Sequence of chain A:
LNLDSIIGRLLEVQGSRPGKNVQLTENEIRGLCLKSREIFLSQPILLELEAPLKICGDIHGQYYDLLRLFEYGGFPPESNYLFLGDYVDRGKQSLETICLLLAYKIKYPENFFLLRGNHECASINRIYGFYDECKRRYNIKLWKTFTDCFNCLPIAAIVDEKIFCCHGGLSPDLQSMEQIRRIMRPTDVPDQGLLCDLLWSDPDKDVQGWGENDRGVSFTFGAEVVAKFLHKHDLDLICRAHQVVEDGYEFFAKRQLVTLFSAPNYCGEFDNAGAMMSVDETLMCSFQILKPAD

Sequence of chain B:
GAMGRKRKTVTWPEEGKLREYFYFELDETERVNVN

Contacts between the two chains:
Residue Y69 in chain A contacts residue E30 in chain B (closest heavy-atom distance 3.7 Å).
Residue Y254 in chain A contacts residue R19 in chain B (closest heavy-atom distance 3.2 Å).
Residue I294 in chain A is in contact with residue F22 in chain B (closest heavy-atom distance 2.9 Å).
Residue K167 in chain A contacts residue K8 in chain B (closest heavy-atom distance 3.0 Å).
Residue Y77 in chain A contacts residue F22 in chain B (closest heavy-atom distance 3.4 Å).
Residue F292 in chain A contacts residue E20 in chain B (closest heavy-atom distance 2.9 Å).
Residue P297 in chain A interacts with residue Y23 in chain B (closest heavy-atom distance 3.7 Å).
Residue F256 in chain A contacts residue W12 in chain B (closest heavy-atom distance 3.5 Å).
Residue R95 in chain A contacts residue N33 in chain B (closest heavy-atom distance 3.3 Å).
Residue L288 in chain A is in contact with residue T11 in chain B (closest heavy-atom distance 3.0 Å).
Residue C290 in chain A is in contact with residue P13 in chain B (closest heavy-atom distance 3.1 Å).
Residue M289 in chain A contacts residue T11 in chain B (closest heavy-atom distance 3.3 Å).
Residue R260 in chain A is in contact with residue E15 in chain B (closest heavy-atom distance 2.5 Å).
Residue K296 in chain A is in contact with residue Y21 in chain B (closest heavy-atom distance 3.5 Å).
Residue K97 in chain A interacts with residue E30 in chain B (closest heavy-atom distance 3.3 Å).
Residue C272 in chain A is in contact with residue N33 in chain B (closest heavy-atom distance 3.6 Å).
Residue N270 in chain A contacts residue R31 in chain B (closest heavy-atom distance 3.5 Å).
Residue P297 in chain A interacts with residue F24 in chain B (closest heavy-atom distance 3.5 Å).
Residue Q67 in chain A interacts with residue R31 in chain B (closest heavy-atom distance 3.5 Å).
Residue E286 in chain A is in contact with residue K8 in chain B (closest heavy-atom distance 2.7 Å).
Residue F292 in chain A is in contact with residue R19 in chain B (closest heavy-atom distance 3.4 Å).
Residue C272 in chain A is in contact with residue V32 in chain B (closest heavy-atom distance 3.6 Å).
Residue L295 in chain A is in contact with residue F24 in chain B (closest heavy-atom distance 3.5 Å).
Residue L288 in chain A contacts residue T9 in chain B (closest heavy-atom distance 3.6 Å).
Residue D70 in chain A is in contact with residue R31 in chain B (closest heavy-atom distance 2.7 Å).
Residue L288 in chain A is in contact with residue V10 in chain B (closest heavy-atom distance 3.1 Å).
Residue T287 in chain A interacts with residue T9 in chain B (closest heavy-atom distance 3.1 Å).
Residue I168 in chain A interacts with residue V10 in chain B (closest heavy-atom distance 3.7 Å).
Residue G134 in chain A is in contact with residue N35 in chain B (closest heavy-atom distance 3.6 Å).
Residue C290 in chain A interacts with residue T11 in chain B (closest heavy-atom distance 2.9 Å).
Residue K296 in chain A interacts with residue F24 in chain B (closest heavy-atom distance 3.0 Å).
Residue Q293 in chain A interacts with residue E20 in chain B (closest heavy-atom distance 3.5 Å).
Residue R73 in chain A contacts residue F24 in chain B (closest heavy-atom distance 3.5 Å).
Residue S291 in chain A interacts with residue L18 in chain B (closest heavy-atom distance 3.6 Å).
Residue R95 in chain A is in contact with residue V34 in chain B (closest heavy-atom distance 3.1 Å).
Residue K296 in chain A contacts residue F22 in chain B (closest heavy-atom distance 3.1 Å).
Residue I294 in chain A is in contact with residue R19 in chain B (closest heavy-atom distance 3.7 Å).
Residue C290 in chain A is in contact with residue W12 in chain B (closest heavy-atom distance 3.3 Å).
Residue D241 in chain A is in contact with residue V10 in chain B (closest heavy-atom distance 3.1 Å).
Residue Y133 in chain A contacts residue N35 in chain B (closest heavy-atom distance 3.0 Å).
Residue A298 in chain A is in contact with residue F24 in chain B (closest heavy-atom distance 2.9 Å).
Residue L295 in chain A interacts with residue F22 in chain B (closest heavy-atom distance 3.4 Å).
Residue I132 in chain A is in contact with residue N35 in chain B (closest heavy-atom distance 3.0 Å).
Residue Y77 in chain A is in contact with residue E20 in chain B (closest heavy-atom distance 2.4 Å).
Residue P269 in chain A interacts with residue R31 in chain B (closest heavy-atom distance 3.4 Å).
Residue I294 in chain A contacts residue E20 in chain B (closest heavy-atom distance 2.8 Å).
Residue K167 in chain A is in contact with residue R7 in chain B (closest heavy-atom distance 3.4 Å).
Residue D239 in chain A interacts with residue R7 in chain B (closest heavy-atom distance 2.7 Å).
Residue I294 in chain A interacts with residue Y21 in chain B (closest heavy-atom distance 3.4 Å).
Residue R73 in chain A interacts with residue R31 in chain B (closest heavy-atom distance 3.3 Å).
Residue R95 in chain A is in contact with residue V32 in chain B (closest heavy-atom distance 2.8 Å).
Residue R260 in chain A interacts with residue W12 in chain B (closest heavy-atom distance 3.2 Å).
Residue R73 in chain A is in contact with residue E30 in chain B (closest heavy-atom distance 2.7 Å).
Residue K296 in chain A contacts residue Y23 in chain B (closest heavy-atom distance 3.2 Å).
Residue D241 in chain A is in contact with residue T9 in chain B (closest heavy-atom distance 3.5 Å).
Residue L288 in chain A contacts residue K8 in chain B (closest heavy-atom distance 3.7 Å).
Residue D165 in chain A is in contact with residue K8 in chain B (closest heavy-atom distance 2.9 Å).
Residue E274 in chain A contacts residue N33 in chain B (closest heavy-atom distance 3.6 Å).
Residue G273 in chain A is in contact with residue R31 in chain B (closest heavy-atom distance 3.6 Å).
Residue F292 in chain A is in contact with residue L18 in chain B (closest heavy-atom distance 2.9 Å).

These two protein chains interact to form a complex.